Interface contacts:
Residue E100 in the second protein contacts residue N161 in the first protein (closest heavy-atom distance 4.8 Å).
Residue E100 in the second protein is in contact with residue T162 in the first protein (closest heavy-atom distance 4.3 Å).
Residue A63 in the second protein contacts residue L164 in the first protein (closest heavy-atom distance 4.2 Å).
Residue C99 in the second protein interacts with residue E160 in the first protein (closest heavy-atom distance 3.6 Å).
Residue E100 in the second protein contacts residue E160 in the first protein (closest heavy-atom distance 2.6 Å).
Residue Y62 in the second protein interacts with residue L164 in the first protein (closest heavy-atom distance 2.9 Å).
Residue C99 in the second protein interacts with residue T162 in the first protein (closest heavy-atom distance 3.6 Å).
Residue C99 in the second protein interacts with residue N161 in the first protein (closest heavy-atom distance 4.5 Å).
Residue V98 in the second protein interacts with residue S163 in the first protein (closest heavy-atom distance 3.4 Å).
Residue S64 in the second protein is in contact with residue G159 in the first protein (closest heavy-atom distance 4.4 Å).
Residue C99 in the second protein is in contact with residue L164 in the first protein (closest heavy-atom distance 4.9 Å).
Residue L101 in the second protein interacts with residue E160 in the first protein (closest heavy-atom distance 3.8 Å).
Residue V98 in the second protein is in contact with residue T162 in the first protein (closest heavy-atom distance 4.0 Å).
Residue V98 in the second protein interacts with residue L164 in the first protein (closest heavy-atom distance 3.1 Å).
Residue Y62 in the second protein interacts with residue S163 in the first protein (closest heavy-atom distance 4.6 Å).
Residue C99 in the second protein contacts residue S163 in the first protein (closest heavy-atom distance 4.7 Å).

The following describes two proteins that form a bound complex.

Sequence of the first protein:
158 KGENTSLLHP

Sequence of the second protein:
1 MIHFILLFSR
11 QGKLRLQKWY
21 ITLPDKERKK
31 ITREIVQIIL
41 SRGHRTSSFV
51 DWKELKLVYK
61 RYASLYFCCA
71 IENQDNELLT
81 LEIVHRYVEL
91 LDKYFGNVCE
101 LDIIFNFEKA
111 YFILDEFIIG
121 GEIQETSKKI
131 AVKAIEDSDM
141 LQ